Sequence of protein 2:
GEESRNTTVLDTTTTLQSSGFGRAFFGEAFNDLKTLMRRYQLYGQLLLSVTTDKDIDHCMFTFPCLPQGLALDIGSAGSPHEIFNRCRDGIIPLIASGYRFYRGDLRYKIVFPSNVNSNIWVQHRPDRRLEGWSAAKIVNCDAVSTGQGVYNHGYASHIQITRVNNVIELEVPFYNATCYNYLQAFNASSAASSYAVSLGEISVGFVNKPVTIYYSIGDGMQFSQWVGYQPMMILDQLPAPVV

Contacts between the two chains:
Residue K151 in protein 1 interacts with residue Y229 in protein 2 (closest heavy-atom distance 3.5 Å).
Residue H162 in protein 1 contacts residue E2 in protein 2 (closest heavy-atom distance 3.2 Å).
Residue K151 in protein 1 contacts residue G228 in protein 2 (closest heavy-atom distance 3.2 Å).
Residue N145 in protein 1 is in contact with residue Q230 in protein 2 (closest heavy-atom distance 3.5 Å).
Residue V182 in protein 1 contacts residue C179 in protein 2 (closest heavy-atom distance 2.8 Å).
Residue L146 in protein 1 is in contact with residue A185 in protein 2 (closest heavy-atom distance 3.5 Å).
Residue Y183 in protein 1 is in contact with residue A196 in protein 2 (closest heavy-atom distance 3.5 Å).
Residue N145 in protein 1 interacts with residue A185 in protein 2 (closest heavy-atom distance 3.3 Å).
Residue Y139 in protein 1 interacts with residue V227 in protein 2 (closest heavy-atom distance 3.4 Å).
Residue Y183 in protein 1 interacts with residue A177 in protein 2 (closest heavy-atom distance 3.6 Å).
Residue A163 in protein 1 contacts residue E2 in protein 2 (closest heavy-atom distance 3.7 Å).
Residue E144 in protein 1 contacts residue N187 in protein 2 (closest heavy-atom distance 2.8 Å).
Residue L146 in protein 1 interacts with residue F186 in protein 2 (closest heavy-atom distance 3.2 Å).
Residue S31 in protein 1 contacts residue E2 in protein 2 (closest heavy-atom distance 3.2 Å).
Residue T32 in protein 1 contacts residue G1 in protein 2 (closest heavy-atom distance 3.4 Å).
Residue E144 in protein 1 interacts with residue Y182 in protein 2 (closest heavy-atom distance 3.1 Å).
Residue Y139 in protein 1 is in contact with residue R100 in protein 2 (closest heavy-atom distance 3.6 Å).
Residue S150 in protein 1 is in contact with residue P231 in protein 2 (closest heavy-atom distance 3.3 Å).
Residue S141 in protein 1 contacts residue Y182 in protein 2 (closest heavy-atom distance 3.3 Å).
Residue E144 in protein 1 contacts residue A185 in protein 2 (closest heavy-atom distance 3.1 Å).
Residue G197 in protein 1 interacts with residue S189 in protein 2 (closest heavy-atom distance 3.8 Å).
Residue S141 in protein 1 interacts with residue R100 in protein 2 (closest heavy-atom distance 2.3 Å).
Residue N145 in protein 1 is in contact with residue Q184 in protein 2 (closest heavy-atom distance 2.8 Å).
Residue T196 in protein 1 contacts residue S189 in protein 2 (closest heavy-atom distance 3.3 Å).
Residue W194 in protein 1 interacts with residue A192 in protein 2 (closest heavy-atom distance 3.3 Å).
Residue Y183 in protein 1 contacts residue A192 in protein 2 (closest heavy-atom distance 3.7 Å).
Residue K180 in protein 1 contacts residue Y180 in protein 2 (closest heavy-atom distance 2.7 Å).
Residue V182 in protein 1 is in contact with residue T178 in protein 2 (closest heavy-atom distance 3.7 Å).
Residue N147 in protein 1 contacts residue Q230 in protein 2 (closest heavy-atom distance 3.2 Å).
Residue L164 in protein 1 interacts with residue E2 in protein 2 (closest heavy-atom distance 3.2 Å).
Residue D161 in protein 1 contacts residue E3 in protein 2 (closest heavy-atom distance 3.0 Å).
Residue E144 in protein 1 interacts with residue F186 in protein 2 (closest heavy-atom distance 3.6 Å).
Residue K180 in protein 1 contacts residue F101 in protein 2 (closest heavy-atom distance 3.5 Å).
Residue H143 in protein 1 contacts residue S189 in protein 2 (closest heavy-atom distance 3.5 Å).
Residue S150 in protein 1 contacts residue Q230 in protein 2 (closest heavy-atom distance 3.7 Å).
Residue A36 in protein 1 contacts residue Q225 in protein 2 (closest heavy-atom distance 3.1 Å).
Residue D161 in protein 1 contacts residue W226 in protein 2 (closest heavy-atom distance 3.3 Å).
Residue E144 in protein 1 interacts with residue R100 in protein 2 (closest heavy-atom distance 3.3 Å).
Residue Q159 in protein 1 interacts with residue G228 in protein 2 (closest heavy-atom distance 3.4 Å).
Residue Y183 in protein 1 is in contact with residue T178 in protein 2 (closest heavy-atom distance 3.5 Å).
Residue V182 in protein 1 is in contact with residue A196 in protein 2 (closest heavy-atom distance 3.3 Å).
Residue M160 in protein 1 is in contact with residue W226 in protein 2 (closest heavy-atom distance 3.4 Å).
Residue M160 in protein 1 interacts with residue E3 in protein 2 (closest heavy-atom distance 3.3 Å).
Residue V182 in protein 1 contacts residue Y182 in protein 2 (closest heavy-atom distance 3.4 Å).
Residue L146 in protein 1 contacts residue W133 in protein 2 (closest heavy-atom distance 3.3 Å).
Residue P184 in protein 1 contacts residue C179 in protein 2 (closest heavy-atom distance 3.6 Å).
Residue D193 in protein 1 interacts with residue A192 in protein 2 (closest heavy-atom distance 3.2 Å).
Residue M160 in protein 1 interacts with residue V227 in protein 2 (closest heavy-atom distance 3.6 Å).
Residue P35 in protein 1 interacts with residue Q225 in protein 2 (closest heavy-atom distance 2.8 Å).
Residue E144 in protein 1 contacts residue S189 in protein 2 (closest heavy-atom distance 3.1 Å).
Residue V182 in protein 1 contacts residue Y180 in protein 2 (closest heavy-atom distance 3.1 Å).
Residue Y140 in protein 1 contacts residue Q225 in protein 2 (closest heavy-atom distance 3.4 Å).
Residue Q159 in protein 1 is in contact with residue W226 in protein 2 (closest heavy-atom distance 2.8 Å).
Residue H143 in protein 1 is in contact with residue N187 in protein 2 (closest heavy-atom distance 3.7 Å).
Residue V182 in protein 1 contacts residue F101 in protein 2 (closest heavy-atom distance 3.8 Å).
Residue K180 in protein 1 contacts residue Q225 in protein 2 (closest heavy-atom distance 3.6 Å).
Residue D193 in protein 1 contacts residue A191 in protein 2 (closest heavy-atom distance 3.3 Å).
Residue Y139 in protein 1 contacts residue Q184 in protein 2 (closest heavy-atom distance 3.3 Å).
Residue L146 in protein 1 contacts residue N187 in protein 2 (closest heavy-atom distance 3.6 Å).
Residue H181 in protein 1 interacts with residue Y182 in protein 2 (closest heavy-atom distance 3.0 Å).

Sequence of protein 1:
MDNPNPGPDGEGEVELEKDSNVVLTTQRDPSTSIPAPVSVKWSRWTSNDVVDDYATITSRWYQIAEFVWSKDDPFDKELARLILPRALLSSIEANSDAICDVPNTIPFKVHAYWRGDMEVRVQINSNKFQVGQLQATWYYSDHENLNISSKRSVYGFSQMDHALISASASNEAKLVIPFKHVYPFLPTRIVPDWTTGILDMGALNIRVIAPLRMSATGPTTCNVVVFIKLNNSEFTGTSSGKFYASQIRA

This data describes a binding interaction between two proteins.